Residue-level contacts at the interface:
Residue I79 in chain A is in contact with residue V70 in chain B (closest heavy-atom distance 4.6 Å).
Residue L71 in chain A contacts residue T67 in chain B (closest heavy-atom distance 4.3 Å).
Residue L71 in chain A contacts residue F64 in chain B (closest heavy-atom distance 3.4 Å).
Residue V75 in chain A contacts residue F64 in chain B (closest heavy-atom distance 4.4 Å).
Residue K72 in chain A interacts with residue T67 in chain B (closest heavy-atom distance 3.3 Å).
Residue V75 in chain A contacts residue G68 in chain B (closest heavy-atom distance 4.1 Å).
Residue V75 in chain A is in contact with residue V70 in chain B (closest heavy-atom distance 4.4 Å).

Sequence of chain B:
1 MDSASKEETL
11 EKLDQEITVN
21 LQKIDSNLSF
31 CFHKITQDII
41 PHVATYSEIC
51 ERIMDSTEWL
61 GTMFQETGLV

Sequence of chain A:
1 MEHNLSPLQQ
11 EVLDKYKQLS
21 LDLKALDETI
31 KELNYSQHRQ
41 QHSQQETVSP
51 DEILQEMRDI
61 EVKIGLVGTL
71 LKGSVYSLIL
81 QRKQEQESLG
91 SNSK

These two protein chains interact to form a complex.